This data describes a binding interaction between two proteins.

Residue-level contacts at the interface:
Residue E1140 in the first protein contacts residue G52 in the second protein (closest heavy-atom distance 3.5 Å).
Residue E1140 in the first protein interacts with residue L51 in the second protein (closest heavy-atom distance 2.8 Å).
Residue E1140 in the first protein contacts residue H50 in the second protein (closest heavy-atom distance 2.7 Å).
Residue L1141 in the first protein contacts residue G52 in the second protein (closest heavy-atom distance 3.9 Å).
Residue P1139 in the first protein interacts with residue G52 in the second protein (closest heavy-atom distance 3.2 Å).
Residue L1141 in the first protein is in contact with residue H50 in the second protein (closest heavy-atom distance 3.8 Å).
Residue L1141 in the first protein is in contact with residue L51 in the second protein (closest heavy-atom distance 1.6 Å).
Residue P1139 in the first protein interacts with residue H50 in the second protein (closest heavy-atom distance 1.1 Å).
Residue P1139 in the first protein interacts with residue N49 in the second protein (closest heavy-atom distance 3.9 Å).
Residue N1142 in the first protein interacts with residue L51 in the second protein (closest heavy-atom distance 4.2 Å).
Residue P1139 in the first protein interacts with residue L51 in the second protein (closest heavy-atom distance 1.7 Å).
Residue V1138 in the first protein is in contact with residue H50 in the second protein (closest heavy-atom distance 3.3 Å).

Sequence of the second protein:
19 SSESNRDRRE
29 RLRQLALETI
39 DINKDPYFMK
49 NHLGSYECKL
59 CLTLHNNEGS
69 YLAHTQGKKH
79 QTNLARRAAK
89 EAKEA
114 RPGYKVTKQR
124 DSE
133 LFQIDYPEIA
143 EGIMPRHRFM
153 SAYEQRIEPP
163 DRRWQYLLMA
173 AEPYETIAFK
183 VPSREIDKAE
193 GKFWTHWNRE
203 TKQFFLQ

Sequence of the first protein:
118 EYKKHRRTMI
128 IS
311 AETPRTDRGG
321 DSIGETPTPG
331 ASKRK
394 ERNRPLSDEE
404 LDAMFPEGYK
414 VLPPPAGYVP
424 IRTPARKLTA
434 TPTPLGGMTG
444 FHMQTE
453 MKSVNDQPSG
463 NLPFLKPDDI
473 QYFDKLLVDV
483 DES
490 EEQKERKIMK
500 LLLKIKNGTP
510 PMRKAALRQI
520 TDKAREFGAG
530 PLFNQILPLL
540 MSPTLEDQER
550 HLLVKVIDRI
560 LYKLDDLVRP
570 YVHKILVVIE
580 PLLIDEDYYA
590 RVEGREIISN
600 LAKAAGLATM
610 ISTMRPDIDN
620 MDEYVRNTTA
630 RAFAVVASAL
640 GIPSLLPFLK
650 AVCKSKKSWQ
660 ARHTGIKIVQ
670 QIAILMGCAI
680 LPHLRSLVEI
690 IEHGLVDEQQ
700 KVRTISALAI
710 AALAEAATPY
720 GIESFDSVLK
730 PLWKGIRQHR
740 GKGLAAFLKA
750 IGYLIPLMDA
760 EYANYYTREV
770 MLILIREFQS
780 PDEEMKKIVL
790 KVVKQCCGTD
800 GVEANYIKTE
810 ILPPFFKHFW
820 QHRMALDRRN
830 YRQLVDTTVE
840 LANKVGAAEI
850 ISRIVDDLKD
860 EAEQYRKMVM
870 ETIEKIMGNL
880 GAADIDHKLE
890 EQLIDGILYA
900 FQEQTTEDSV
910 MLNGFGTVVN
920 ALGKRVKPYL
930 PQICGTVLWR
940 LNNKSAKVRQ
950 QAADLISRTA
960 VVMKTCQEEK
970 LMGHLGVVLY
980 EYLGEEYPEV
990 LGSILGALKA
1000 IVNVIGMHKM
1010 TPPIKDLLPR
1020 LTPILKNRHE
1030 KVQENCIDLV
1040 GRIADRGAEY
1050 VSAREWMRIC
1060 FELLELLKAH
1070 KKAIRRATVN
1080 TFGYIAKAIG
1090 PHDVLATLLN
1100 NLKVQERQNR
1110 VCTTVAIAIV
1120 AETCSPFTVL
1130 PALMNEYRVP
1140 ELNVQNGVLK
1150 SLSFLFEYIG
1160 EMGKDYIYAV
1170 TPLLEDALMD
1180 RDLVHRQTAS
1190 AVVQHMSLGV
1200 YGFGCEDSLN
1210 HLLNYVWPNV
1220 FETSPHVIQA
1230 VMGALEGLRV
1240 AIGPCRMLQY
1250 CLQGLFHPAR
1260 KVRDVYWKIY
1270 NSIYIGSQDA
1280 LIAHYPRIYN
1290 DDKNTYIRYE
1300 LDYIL